Sequence of the first protein:
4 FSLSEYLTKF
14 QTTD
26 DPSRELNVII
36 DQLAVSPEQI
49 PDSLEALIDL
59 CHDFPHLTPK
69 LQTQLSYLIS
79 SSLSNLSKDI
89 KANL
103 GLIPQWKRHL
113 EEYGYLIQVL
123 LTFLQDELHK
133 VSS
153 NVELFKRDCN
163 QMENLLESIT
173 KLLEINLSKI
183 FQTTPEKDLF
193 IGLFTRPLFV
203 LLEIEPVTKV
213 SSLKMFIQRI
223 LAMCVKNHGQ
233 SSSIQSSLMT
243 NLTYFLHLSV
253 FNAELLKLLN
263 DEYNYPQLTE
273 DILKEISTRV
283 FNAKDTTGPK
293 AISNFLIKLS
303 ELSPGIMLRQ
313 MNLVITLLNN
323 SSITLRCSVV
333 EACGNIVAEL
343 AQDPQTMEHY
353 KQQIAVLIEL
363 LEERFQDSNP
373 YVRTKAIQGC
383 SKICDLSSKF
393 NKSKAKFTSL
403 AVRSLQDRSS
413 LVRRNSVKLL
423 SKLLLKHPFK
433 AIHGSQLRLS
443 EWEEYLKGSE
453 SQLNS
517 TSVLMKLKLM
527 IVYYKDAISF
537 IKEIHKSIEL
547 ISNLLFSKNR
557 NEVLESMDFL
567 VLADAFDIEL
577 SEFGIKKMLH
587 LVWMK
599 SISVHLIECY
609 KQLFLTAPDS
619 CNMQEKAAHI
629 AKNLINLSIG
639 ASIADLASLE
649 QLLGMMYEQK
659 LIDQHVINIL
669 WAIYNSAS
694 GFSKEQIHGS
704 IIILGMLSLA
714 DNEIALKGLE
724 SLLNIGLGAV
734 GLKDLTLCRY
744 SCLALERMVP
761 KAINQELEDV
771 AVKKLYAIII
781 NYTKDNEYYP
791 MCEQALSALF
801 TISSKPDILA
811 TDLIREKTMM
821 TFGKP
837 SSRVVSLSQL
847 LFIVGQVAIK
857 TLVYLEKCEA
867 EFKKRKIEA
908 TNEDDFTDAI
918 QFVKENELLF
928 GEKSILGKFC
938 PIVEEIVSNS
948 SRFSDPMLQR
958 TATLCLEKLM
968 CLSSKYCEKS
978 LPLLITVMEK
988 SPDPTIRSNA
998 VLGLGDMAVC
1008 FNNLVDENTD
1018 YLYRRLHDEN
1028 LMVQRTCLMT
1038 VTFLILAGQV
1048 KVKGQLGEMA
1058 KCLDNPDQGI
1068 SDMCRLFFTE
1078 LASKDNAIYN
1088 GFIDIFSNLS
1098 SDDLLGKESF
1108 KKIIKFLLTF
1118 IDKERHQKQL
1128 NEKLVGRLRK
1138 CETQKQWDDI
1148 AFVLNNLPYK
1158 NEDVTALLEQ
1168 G

Interface contacts:
Residue I808 in the first protein interacts with residue R306 in the second protein (closest heavy-atom distance 3.4 Å).
Residue F822 in the first protein contacts residue I280 in the second protein (closest heavy-atom distance 3.5 Å).
Residue A642 in the first protein interacts with residue S221 in the second protein (closest heavy-atom distance 3.4 Å).
Residue K805 in the first protein contacts residue R306 in the second protein (closest heavy-atom distance 3.3 Å).
Residue M1029 in the first protein is in contact with residue R215 in the second protein (closest heavy-atom distance 3.4 Å).
Residue Q368 in the first protein interacts with residue L167 in the second protein (closest heavy-atom distance 3.3 Å).
Residue F1040 in the first protein is in contact with residue F218 in the second protein (closest heavy-atom distance 3.4 Å).
Residue R366 in the first protein is in contact with residue T166 in the second protein (closest heavy-atom distance 3.3 Å).
Residue R815 in the first protein interacts with residue I293 in the second protein (closest heavy-atom distance 2.8 Å).
Residue R957 in the first protein is in contact with residue T213 in the second protein (closest heavy-atom distance 3.0 Å).
Residue Q368 in the first protein is in contact with residue V168 in the second protein (closest heavy-atom distance 3.5 Å).
Residue R405 in the first protein is in contact with residue F170 in the second protein (closest heavy-atom distance 3.0 Å).
Residue D409 in the first protein is in contact with residue I173 in the second protein (closest heavy-atom distance 3.1 Å).
Residue K930 in the first protein interacts with residue C296 in the second protein (closest heavy-atom distance 3.2 Å).
Residue D911 in the first protein contacts residue Y638 in the second protein (closest heavy-atom distance 2.4 Å).
Residue Q408 in the first protein is in contact with residue K174 in the second protein (closest heavy-atom distance 3.4 Å).
Residue I932 in the first protein interacts with residue I298 in the second protein (closest heavy-atom distance 3.3 Å).
Residue R410 in the first protein interacts with residue I173 in the second protein (closest heavy-atom distance 2.8 Å).
Residue R815 in the first protein interacts with residue A294 in the second protein (closest heavy-atom distance 3.1 Å).
Residue D911 in the first protein interacts with residue R640 in the second protein (closest heavy-atom distance 3.4 Å).
Residue R815 in the first protein is in contact with residue C296 in the second protein (closest heavy-atom distance 3.0 Å).
Residue N284 in the first protein interacts with residue L101 in the second protein (closest heavy-atom distance 3.1 Å).
Residue V859 in the first protein interacts with residue N206 in the second protein (closest heavy-atom distance 3.3 Å).
Residue Q368 in the first protein is in contact with residue F170 in the second protein (closest heavy-atom distance 3.4 Å).
Residue K930 in the first protein contacts residue V295 in the second protein (closest heavy-atom distance 3.3 Å).
Residue F913 in the first protein interacts with residue L305 in the second protein (closest heavy-atom distance 3.4 Å).
Residue R281 in the first protein contacts residue Q106 in the second protein (closest heavy-atom distance 2.7 Å).
Residue R839 in the first protein is in contact with residue L281 in the second protein (closest heavy-atom distance 3.5 Å).
Residue T908 in the first protein is in contact with residue R640 in the second protein (closest heavy-atom distance 3.2 Å).
Residue D369 in the first protein interacts with residue L167 in the second protein (closest heavy-atom distance 3.4 Å).
Residue E942 in the first protein interacts with residue F287 in the second protein (closest heavy-atom distance 3.0 Å).
Residue D287 in the first protein interacts with residue S102 in the second protein (closest heavy-atom distance 2.7 Å).
Residue N284 in the first protein is in contact with residue S102 in the second protein (closest heavy-atom distance 2.9 Å).
Residue S370 in the first protein contacts residue T166 in the second protein (closest heavy-atom distance 3.0 Å).
Residue Y246 in the first protein contacts residue K99 in the second protein (closest heavy-atom distance 2.9 Å).
Residue K935 in the first protein is in contact with residue Q292 in the second protein (closest heavy-atom distance 3.4 Å).
Residue F950 in the first protein contacts residue M276 in the second protein (closest heavy-atom distance 3.2 Å).
Residue D1003 in the first protein contacts residue L203 in the second protein (closest heavy-atom distance 3.1 Å).
Residue R281 in the first protein contacts residue S102 in the second protein (closest heavy-atom distance 3.0 Å).
Residue R328 in the first protein interacts with residue T166 in the second protein (closest heavy-atom distance 3.2 Å).
Residue D1003 in the first protein contacts residue L205 in the second protein (closest heavy-atom distance 3.3 Å).
Residue K856 in the first protein contacts residue N206 in the second protein (closest heavy-atom distance 2.5 Å).
Residue V1006 in the first protein interacts with residue F195 in the second protein (closest heavy-atom distance 3.4 Å).
Residue F950 in the first protein is in contact with residue E279 in the second protein (closest heavy-atom distance 3.1 Å).
Residue D807 in the first protein is in contact with residue I302 in the second protein (closest heavy-atom distance 3.2 Å).
Residue V282 in the first protein is in contact with residue Q106 in the second protein (closest heavy-atom distance 3.3 Å).
Residue N909 in the first protein interacts with residue K316 in the second protein (closest heavy-atom distance 3.4 Å).
Residue E365 in the first protein interacts with residue L167 in the second protein (closest heavy-atom distance 3.4 Å).
Residue R949 in the first protein contacts residue E279 in the second protein (closest heavy-atom distance 3.2 Å).
Residue E793 in the first protein contacts residue I210 in the second protein (closest heavy-atom distance 3.2 Å).
Residue R839 in the first protein is in contact with residue E277 in the second protein (closest heavy-atom distance 3.3 Å).
Residue Q408 in the first protein is in contact with residue M175 in the second protein (closest heavy-atom distance 3.4 Å).
Residue E924 in the first protein contacts residue S299 in the second protein (closest heavy-atom distance 2.9 Å).
Residue H586 in the first protein interacts with residue I222 in the second protein (closest heavy-atom distance 3.5 Å).
Residue Y246 in the first protein contacts residue L100 in the second protein (closest heavy-atom distance 3.3 Å).
Residue N786 in the first protein interacts with residue N212 in the second protein (closest heavy-atom distance 3.2 Å).
Residue T1037 in the first protein is in contact with residue F218 in the second protein (closest heavy-atom distance 3.4 Å).
Residue R815 in the first protein interacts with residue E297 in the second protein (closest heavy-atom distance 2.9 Å).
Residue D369 in the first protein interacts with residue T166 in the second protein (closest heavy-atom distance 3.2 Å).
Residue N996 in the first protein contacts residue A214 in the second protein (closest heavy-atom distance 3.3 Å).

These two protein chains interact to form a complex.

Sequence of the second protein:
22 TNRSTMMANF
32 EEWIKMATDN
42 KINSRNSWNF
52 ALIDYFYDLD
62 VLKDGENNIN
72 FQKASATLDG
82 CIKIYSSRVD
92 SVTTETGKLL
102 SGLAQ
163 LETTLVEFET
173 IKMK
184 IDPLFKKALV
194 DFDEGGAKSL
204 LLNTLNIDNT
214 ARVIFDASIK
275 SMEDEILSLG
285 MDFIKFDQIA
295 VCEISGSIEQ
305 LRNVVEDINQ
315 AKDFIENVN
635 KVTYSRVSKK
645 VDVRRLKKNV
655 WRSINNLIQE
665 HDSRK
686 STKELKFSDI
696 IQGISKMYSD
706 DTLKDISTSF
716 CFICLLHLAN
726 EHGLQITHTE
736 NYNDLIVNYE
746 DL